Residue-level contacts at the interface:
Residue M162 in the second protein interacts with residue L114 in the first protein (closest heavy-atom distance 3.7 Å).
Residue H249 in the second protein interacts with residue C324 in the first protein (closest heavy-atom distance 3.3 Å).
Residue Q256 in the second protein contacts residue G68 in the first protein (closest heavy-atom distance 3.2 Å).
Residue A158 in the second protein contacts residue A238 in the first protein (closest heavy-atom distance 3.8 Å).
Residue F232 in the second protein is in contact with residue E170 in the first protein (closest heavy-atom distance 4.2 Å).
Residue G271 in the second protein interacts with residue L109 in the first protein (closest heavy-atom distance 3.6 Å).
Residue T165 in the second protein is in contact with residue V120 in the first protein (closest heavy-atom distance 3.9 Å).
Residue V268 in the second protein interacts with residue L109 in the first protein (closest heavy-atom distance 3.9 Å).
Residue E159 in the second protein is in contact with residue L110 in the first protein (closest heavy-atom distance 3.5 Å).
Residue V260 in the second protein contacts residue K70 in the first protein (closest heavy-atom distance 4.0 Å).
Residue M162 in the second protein interacts with residue A239 in the first protein (closest heavy-atom distance 3.7 Å).
Residue T169 in the second protein is in contact with residue V120 in the first protein (closest heavy-atom distance 4.1 Å).
Residue Y163 in the second protein contacts residue L110 in the first protein (closest heavy-atom distance 4.0 Å).
Residue M162 in the second protein interacts with residue Y117 in the first protein (closest heavy-atom distance 3.5 Å).
Residue V260 in the second protein interacts with residue N76 in the first protein (closest heavy-atom distance 3.8 Å).
Residue L166 in the second protein interacts with residue N116 in the first protein (closest heavy-atom distance 3.8 Å).
Residue T169 in the second protein contacts residue N116 in the first protein (closest heavy-atom distance 2.6 Å).
Residue K229 in the second protein is in contact with residue N168 in the first protein (closest heavy-atom distance 2.6 Å).
Residue V170 in the second protein interacts with residue Y112 in the first protein (closest heavy-atom distance 3.3 Å).
Residue M162 in the second protein is in contact with residue N235 in the first protein (closest heavy-atom distance 3.4 Å).
Residue N264 in the second protein contacts residue Q79 in the first protein (closest heavy-atom distance 4.1 Å).
Residue Q256 in the second protein interacts with residue S56 in the first protein (closest heavy-atom distance 4.1 Å).
Residue R235 in the second protein contacts residue Q164 in the first protein (closest heavy-atom distance 3.0 Å).
Residue T165 in the second protein interacts with residue Y117 in the first protein (closest heavy-atom distance 4.1 Å).
Residue L166 in the second protein contacts residue Y112 in the first protein (closest heavy-atom distance 3.8 Å).
Residue N264 in the second protein is in contact with residue N76 in the first protein (closest heavy-atom distance 3.1 Å).
Residue L166 in the second protein contacts residue S113 in the first protein (closest heavy-atom distance 4.2 Å).
Residue L166 in the second protein interacts with residue L109 in the first protein (closest heavy-atom distance 3.8 Å).
Residue E159 in the second protein interacts with residue K242 in the first protein (closest heavy-atom distance 3.9 Å).
Residue K229 in the second protein is in contact with residue E171 in the first protein (closest heavy-atom distance 2.6 Å).
Residue E236 in the second protein interacts with residue G58 in the first protein (closest heavy-atom distance 4.0 Å).
Residue N250 in the second protein is in contact with residue K325 in the first protein (closest heavy-atom distance 3.7 Å).
Residue V257 in the second protein is in contact with residue D57 in the first protein (closest heavy-atom distance 3.3 Å).
Residue E236 in the second protein interacts with residue D57 in the first protein (closest heavy-atom distance 3.3 Å).
Residue L161 in the second protein is in contact with residue N235 in the first protein (closest heavy-atom distance 3.4 Å).
Residue Q256 in the second protein interacts with residue T69 in the first protein (closest heavy-atom distance 3.4 Å).
Residue Y163 in the second protein interacts with residue L109 in the first protein (closest heavy-atom distance 3.6 Å).
Residue V170 in the second protein contacts residue N116 in the first protein (closest heavy-atom distance 3.4 Å).
Residue A158 in the second protein interacts with residue N235 in the first protein (closest heavy-atom distance 3.4 Å).
Residue N247 in the second protein contacts residue K325 in the first protein (closest heavy-atom distance 3.3 Å).
Residue E263 in the second protein contacts residue K83 in the first protein (closest heavy-atom distance 3.6 Å).
Residue N253 in the second protein contacts residue K70 in the first protein (closest heavy-atom distance 3.9 Å).
Residue N253 in the second protein is in contact with residue S55 in the first protein (closest heavy-atom distance 2.9 Å).
Residue H249 in the second protein is in contact with residue K325 in the first protein (closest heavy-atom distance 3.6 Å).
Residue Q256 in the second protein is in contact with residue K70 in the first protein (closest heavy-atom distance 3.1 Å).
Residue V260 in the second protein is in contact with residue V71 in the first protein (closest heavy-atom distance 4.0 Å).
Residue R235 in the second protein interacts with residue E167 in the first protein (closest heavy-atom distance 2.5 Å).
Residue M275 in the second protein is in contact with residue L109 in the first protein (closest heavy-atom distance 3.7 Å).
Residue M162 in the second protein interacts with residue S113 in the first protein (closest heavy-atom distance 3.2 Å).
Residue N253 in the second protein is in contact with residue S56 in the first protein (closest heavy-atom distance 3.4 Å).
Residue R235 in the second protein contacts residue N168 in the first protein (closest heavy-atom distance 4.2 Å).
Residue N264 in the second protein contacts residue Y112 in the first protein (closest heavy-atom distance 3.2 Å).
Residue V268 in the second protein is in contact with residue Y112 in the first protein (closest heavy-atom distance 3.6 Å).
Residue F232 in the second protein interacts with residue E167 in the first protein (closest heavy-atom distance 3.5 Å).
Residue L161 in the second protein interacts with residue Y117 in the first protein (closest heavy-atom distance 4.2 Å).
Residue Y163 in the second protein contacts residue S113 in the first protein (closest heavy-atom distance 4.2 Å).
Residue A158 in the second protein interacts with residue A239 in the first protein (closest heavy-atom distance 4.1 Å).
Residue T165 in the second protein interacts with residue N116 in the first protein (closest heavy-atom distance 3.7 Å).
Residue V257 in the second protein contacts residue S56 in the first protein (closest heavy-atom distance 3.9 Å).
Residue K229 in the second protein interacts with residue E167 in the first protein (closest heavy-atom distance 4.0 Å).

Sequence of the second protein:
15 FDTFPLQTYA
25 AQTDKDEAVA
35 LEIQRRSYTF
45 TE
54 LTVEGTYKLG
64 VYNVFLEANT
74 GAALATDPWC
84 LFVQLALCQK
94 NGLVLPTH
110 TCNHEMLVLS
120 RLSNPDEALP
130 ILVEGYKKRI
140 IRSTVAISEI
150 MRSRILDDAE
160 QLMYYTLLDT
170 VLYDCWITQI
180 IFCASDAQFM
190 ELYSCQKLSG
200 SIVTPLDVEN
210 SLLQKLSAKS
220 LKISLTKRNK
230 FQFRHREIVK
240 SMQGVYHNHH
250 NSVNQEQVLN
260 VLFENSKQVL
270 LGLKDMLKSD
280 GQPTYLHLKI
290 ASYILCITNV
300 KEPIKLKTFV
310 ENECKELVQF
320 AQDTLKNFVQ

Sequence of the first protein:
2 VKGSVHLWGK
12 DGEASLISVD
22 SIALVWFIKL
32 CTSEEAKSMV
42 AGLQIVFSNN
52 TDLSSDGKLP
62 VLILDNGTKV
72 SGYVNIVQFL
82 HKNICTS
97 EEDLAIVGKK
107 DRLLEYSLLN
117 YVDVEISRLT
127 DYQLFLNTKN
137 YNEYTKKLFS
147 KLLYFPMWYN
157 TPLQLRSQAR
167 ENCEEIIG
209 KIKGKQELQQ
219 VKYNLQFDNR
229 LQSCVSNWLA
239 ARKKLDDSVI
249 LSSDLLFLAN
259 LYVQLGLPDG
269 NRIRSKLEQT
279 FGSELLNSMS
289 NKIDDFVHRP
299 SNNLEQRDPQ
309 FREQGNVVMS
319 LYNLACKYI

These two protein chains interact to form a complex.